This data describes a binding interaction between two proteins.

Sequence of the second protein:
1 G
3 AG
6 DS

Sequence of the first protein:
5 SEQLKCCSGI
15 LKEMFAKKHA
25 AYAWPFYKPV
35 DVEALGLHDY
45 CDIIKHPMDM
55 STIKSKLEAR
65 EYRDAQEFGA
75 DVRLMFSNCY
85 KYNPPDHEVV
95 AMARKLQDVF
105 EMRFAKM

Contacts between the two chains:
Residue L41 in the first protein interacts with residue G1 in the second protein (closest heavy-atom distance 4.0 Å).
Residue W28 in the first protein interacts with residue D6 in the second protein (closest heavy-atom distance 3.4 Å).
Residue W28 in the first protein contacts residue S7 in the second protein (closest heavy-atom distance 3.2 Å).
Residue H91 in the first protein contacts residue G4 in the second protein (closest heavy-atom distance 4.9 Å).
Residue E92 in the first protein is in contact with residue G4 in the second protein (closest heavy-atom distance 3.1 Å).
Residue H91 in the first protein contacts residue A3 in the second protein (closest heavy-atom distance 3.6 Å).
Residue E92 in the first protein contacts residue A3 in the second protein (closest heavy-atom distance 4.6 Å).
Residue L39 in the first protein contacts residue G1 in the second protein (closest heavy-atom distance 4.0 Å).
Residue G40 in the first protein contacts residue G1 in the second protein (closest heavy-atom distance 3.3 Å).
Residue E92 in the first protein contacts residue D6 in the second protein (closest heavy-atom distance 3.9 Å).
Residue Y86 in the first protein contacts residue G1 in the second protein (closest heavy-atom distance 3.2 Å).